Sequence of protein 2:
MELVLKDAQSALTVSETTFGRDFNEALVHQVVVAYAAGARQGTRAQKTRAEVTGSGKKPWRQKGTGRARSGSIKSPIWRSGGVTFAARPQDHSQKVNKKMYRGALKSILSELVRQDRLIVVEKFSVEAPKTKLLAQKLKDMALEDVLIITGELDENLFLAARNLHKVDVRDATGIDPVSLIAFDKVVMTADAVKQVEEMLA

Sequence of protein 1:
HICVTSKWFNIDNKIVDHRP

Contacts between the two chains:
Residue G64 in protein 2 is in contact with residue I11 in protein 1 (closest heavy-atom distance 3.4 Å).
Residue T65 in protein 2 is in contact with residue N10 in protein 1 (closest heavy-atom distance 4.5 Å).
Residue R61 in protein 2 contacts residue F9 in protein 1 (closest heavy-atom distance 4.1 Å).
Residue R61 in protein 2 contacts residue N10 in protein 1 (closest heavy-atom distance 2.1 Å).
Residue G64 in protein 2 interacts with residue N10 in protein 1 (closest heavy-atom distance 3.6 Å).
Residue T65 in protein 2 contacts residue F9 in protein 1 (closest heavy-atom distance 4.9 Å).
Residue R61 in protein 2 contacts residue I11 in protein 1 (closest heavy-atom distance 4.9 Å).

The following describes two proteins that form a bound complex.